The following describes two proteins that form a bound complex.

Sequence of protein 1:
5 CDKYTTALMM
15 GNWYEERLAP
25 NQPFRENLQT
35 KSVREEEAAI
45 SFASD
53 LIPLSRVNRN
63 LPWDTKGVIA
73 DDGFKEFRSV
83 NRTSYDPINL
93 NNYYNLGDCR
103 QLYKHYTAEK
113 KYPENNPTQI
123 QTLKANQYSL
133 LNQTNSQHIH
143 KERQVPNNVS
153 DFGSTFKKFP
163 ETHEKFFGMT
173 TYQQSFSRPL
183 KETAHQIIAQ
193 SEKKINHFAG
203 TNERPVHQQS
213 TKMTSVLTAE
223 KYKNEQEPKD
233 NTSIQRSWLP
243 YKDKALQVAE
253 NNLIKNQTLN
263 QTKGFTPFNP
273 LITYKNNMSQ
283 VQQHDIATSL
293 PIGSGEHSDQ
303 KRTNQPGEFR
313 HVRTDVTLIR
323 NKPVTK

Residue-level contacts at the interface:
Residue I356 in protein 2 interacts with residue R80 in protein 1 (closest heavy-atom distance 3.4 Å).
Residue R320 in protein 2 contacts residue R80 in protein 1 (closest heavy-atom distance 3.5 Å).
Residue D74 in protein 2 contacts residue R61 in protein 1 (closest heavy-atom distance 3.4 Å).
Residue A78 in protein 2 is in contact with residue E39 in protein 1 (closest heavy-atom distance 3.9 Å).
Residue Q279 in protein 2 is in contact with residue D74 in protein 1 (closest heavy-atom distance 3.4 Å).
Residue T218 in protein 2 contacts residue C5 in protein 1 (closest heavy-atom distance 4.1 Å).
Residue E27 in protein 2 is in contact with residue F79 in protein 1 (closest heavy-atom distance 4.2 Å).
Residue R276 in protein 2 contacts residue A23 in protein 1 (closest heavy-atom distance 3.7 Å).
Residue T219 in protein 2 contacts residue W65 in protein 1 (closest heavy-atom distance 3.5 Å).
Residue D74 in protein 2 contacts residue V59 in protein 1 (closest heavy-atom distance 2.8 Å).
Residue D74 in protein 2 is in contact with residue R58 in protein 1 (closest heavy-atom distance 3.1 Å).
Residue G360 in protein 2 contacts residue D73 in protein 1 (closest heavy-atom distance 3.5 Å).
Residue G360 in protein 2 is in contact with residue F76 in protein 1 (closest heavy-atom distance 4.1 Å).
Residue S40 in protein 2 is in contact with residue F79 in protein 1 (closest heavy-atom distance 3.8 Å).
Residue G71 in protein 2 interacts with residue R61 in protein 1 (closest heavy-atom distance 2.8 Å).
Residue G360 in protein 2 is in contact with residue D74 in protein 1 (closest heavy-atom distance 3.2 Å).
Residue M73 in protein 2 is in contact with residue F46 in protein 1 (closest heavy-atom distance 3.5 Å).
Residue Q279 in protein 2 is in contact with residue A72 in protein 1 (closest heavy-atom distance 3.9 Å).
Residue D74 in protein 2 is in contact with residue L56 in protein 1 (closest heavy-atom distance 4.0 Å).
Residue T219 in protein 2 interacts with residue R29 in protein 1 (closest heavy-atom distance 3.6 Å).
Residue Q279 in protein 2 is in contact with residue I71 in protein 1 (closest heavy-atom distance 3.5 Å).
Residue Q94 in protein 2 interacts with residue D49 in protein 1 (closest heavy-atom distance 2.5 Å).
Residue K362 in protein 2 interacts with residue D74 in protein 1 (closest heavy-atom distance 4.2 Å).
Residue D224 in protein 2 contacts residue G69 in protein 1 (closest heavy-atom distance 3.9 Å).
Residue L361 in protein 2 interacts with residue I71 in protein 1 (closest heavy-atom distance 3.9 Å).
Residue F92 in protein 2 interacts with residue L56 in protein 1 (closest heavy-atom distance 4.0 Å).
Residue S75 in protein 2 is in contact with residue R61 in protein 1 (closest heavy-atom distance 3.2 Å).
Residue P87 in protein 2 is in contact with residue F46 in protein 1 (closest heavy-atom distance 3.7 Å).
Residue K362 in protein 2 interacts with residue E78 in protein 1 (closest heavy-atom distance 3.2 Å).
Residue L215 in protein 2 is in contact with residue G69 in protein 1 (closest heavy-atom distance 3.3 Å).
Residue K216 in protein 2 interacts with residue N16 in protein 1 (closest heavy-atom distance 3.9 Å).
Residue K359 in protein 2 interacts with residue F79 in protein 1 (closest heavy-atom distance 3.9 Å).
Residue Q43 in protein 2 is in contact with residue F79 in protein 1 (closest heavy-atom distance 3.8 Å).
Residue K216 in protein 2 is in contact with residue E19 in protein 1 (closest heavy-atom distance 3.1 Å).
Residue D355 in protein 2 interacts with residue S81 in protein 1 (closest heavy-atom distance 3.3 Å).
Residue R320 in protein 2 interacts with residue E78 in protein 1 (closest heavy-atom distance 3.7 Å).
Residue K19 in protein 2 contacts residue T67 in protein 1 (closest heavy-atom distance 3.7 Å).
Residue R276 in protein 2 interacts with residue L22 in protein 1 (closest heavy-atom distance 2.4 Å).
Residue D74 in protein 2 is in contact with residue S57 in protein 1 (closest heavy-atom distance 2.9 Å).
Residue R320 in protein 2 is in contact with residue T85 in protein 1 (closest heavy-atom distance 4.2 Å).
Residue F92 in protein 2 interacts with residue A47 in protein 1 (closest heavy-atom distance 3.4 Å).
Residue T218 in protein 2 interacts with residue N16 in protein 1 (closest heavy-atom distance 3.1 Å).
Residue T221 in protein 2 contacts residue W65 in protein 1 (closest heavy-atom distance 3.3 Å).
Residue T274 in protein 2 contacts residue I71 in protein 1 (closest heavy-atom distance 3.6 Å).
Residue F90 in protein 2 contacts residue F46 in protein 1 (closest heavy-atom distance 3.2 Å).
Residue R77 in protein 2 is in contact with residue E40 in protein 1 (closest heavy-atom distance 4.0 Å).
Residue P70 in protein 2 is in contact with residue L56 in protein 1 (closest heavy-atom distance 4.0 Å).
Residue R282 in protein 2 is in contact with residue I71 in protein 1 (closest heavy-atom distance 3.9 Å).
Residue Q245 in protein 2 interacts with residue V82 in protein 1 (closest heavy-atom distance 3.5 Å).
Residue P80 in protein 2 is in contact with residue P64 in protein 1 (closest heavy-atom distance 4.2 Å).
Residue A78 in protein 2 contacts residue R61 in protein 1 (closest heavy-atom distance 4.2 Å).
Residue P357 in protein 2 interacts with residue E78 in protein 1 (closest heavy-atom distance 3.6 Å).
Residue K362 in protein 2 is in contact with residue F76 in protein 1 (closest heavy-atom distance 2.9 Å).
Residue D355 in protein 2 is in contact with residue R80 in protein 1 (closest heavy-atom distance 3.4 Å).
Residue R77 in protein 2 interacts with residue F46 in protein 1 (closest heavy-atom distance 3.4 Å).
Residue D74 in protein 2 is in contact with residue E40 in protein 1 (closest heavy-atom distance 3.4 Å).
Residue H227 in protein 2 interacts with residue V70 in protein 1 (closest heavy-atom distance 3.4 Å).
Residue D355 in protein 2 interacts with residue V82 in protein 1 (closest heavy-atom distance 3.2 Å).
Residue F92 in protein 2 contacts residue D49 in protein 1 (closest heavy-atom distance 3.3 Å).
Residue R276 in protein 2 interacts with residue P24 in protein 1 (closest heavy-atom distance 3.2 Å).

Sequence of protein 2:
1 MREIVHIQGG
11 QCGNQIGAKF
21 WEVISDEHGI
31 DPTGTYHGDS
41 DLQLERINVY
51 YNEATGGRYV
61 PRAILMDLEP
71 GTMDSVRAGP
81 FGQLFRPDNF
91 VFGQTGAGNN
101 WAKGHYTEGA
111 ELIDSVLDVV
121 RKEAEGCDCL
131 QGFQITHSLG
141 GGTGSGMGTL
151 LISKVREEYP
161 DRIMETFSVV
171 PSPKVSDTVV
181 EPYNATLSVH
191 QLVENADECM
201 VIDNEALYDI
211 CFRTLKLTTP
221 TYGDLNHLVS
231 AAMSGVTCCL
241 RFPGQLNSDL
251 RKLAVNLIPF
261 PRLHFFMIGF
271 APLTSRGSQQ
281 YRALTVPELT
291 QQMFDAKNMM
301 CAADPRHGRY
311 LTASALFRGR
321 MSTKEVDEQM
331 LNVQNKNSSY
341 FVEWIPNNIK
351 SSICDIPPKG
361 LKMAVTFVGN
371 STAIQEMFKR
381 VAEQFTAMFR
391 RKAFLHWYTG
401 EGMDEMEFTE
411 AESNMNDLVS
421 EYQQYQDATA